Sequence of the second protein:
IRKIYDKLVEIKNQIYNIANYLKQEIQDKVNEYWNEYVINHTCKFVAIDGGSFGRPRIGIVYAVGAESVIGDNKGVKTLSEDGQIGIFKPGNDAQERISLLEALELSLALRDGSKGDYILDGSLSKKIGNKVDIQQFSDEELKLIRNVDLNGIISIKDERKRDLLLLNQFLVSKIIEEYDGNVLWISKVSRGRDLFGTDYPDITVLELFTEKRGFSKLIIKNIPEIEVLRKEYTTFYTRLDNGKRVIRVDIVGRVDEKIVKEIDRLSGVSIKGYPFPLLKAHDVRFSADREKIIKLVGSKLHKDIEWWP

Sequence of the first protein:
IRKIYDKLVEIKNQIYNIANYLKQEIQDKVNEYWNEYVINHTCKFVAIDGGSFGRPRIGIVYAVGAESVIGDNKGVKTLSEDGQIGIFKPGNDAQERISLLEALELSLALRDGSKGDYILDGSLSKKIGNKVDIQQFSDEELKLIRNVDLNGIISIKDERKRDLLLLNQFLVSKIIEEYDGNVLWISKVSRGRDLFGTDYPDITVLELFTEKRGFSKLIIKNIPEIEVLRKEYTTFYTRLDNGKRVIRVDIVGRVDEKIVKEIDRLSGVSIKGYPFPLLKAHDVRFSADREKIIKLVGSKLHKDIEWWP

The following describes two proteins that form a bound complex.

Residue-level contacts at the interface:
Residue V74 in the second protein interacts with residue I5 in the first protein (closest heavy-atom distance 3.0 Å).
Residue I5 in the second protein contacts residue I95 in the first protein (closest heavy-atom distance 3.4 Å).
Residue A24 in the second protein is in contact with residue W333 in the first protein (closest heavy-atom distance 3.8 Å).
Residue I5 in the second protein interacts with residue F311 in the first protein (closest heavy-atom distance 3.8 Å).
Residue I331 in the second protein interacts with residue A24 in the first protein (closest heavy-atom distance 3.4 Å).
Residue I97 in the second protein contacts residue Q19 in the first protein (closest heavy-atom distance 2.7 Å).
Residue D330 in the second protein is in contact with residue Y21 in the first protein (closest heavy-atom distance 3.5 Å).
Residue L9 in the second protein contacts residue K326 in the first protein (closest heavy-atom distance 3.0 Å).
Residue K99 in the second protein contacts residue D213 in the first protein (closest heavy-atom distance 3.1 Å).
Residue I2 in the second protein contacts residue V309 in the first protein (closest heavy-atom distance 3.8 Å).
Residue P100 in the second protein contacts residue Y214 in the first protein (closest heavy-atom distance 3.3 Å).
Residue E221 in the second protein contacts residue R67 in the first protein (closest heavy-atom distance 3.1 Å).
Residue I2 in the second protein contacts residue D308 in the first protein (closest heavy-atom distance 3.8 Å).
Residue Q19 in the second protein is in contact with residue I97 in the first protein (closest heavy-atom distance 2.7 Å).
Residue Y214 in the second protein is in contact with residue I68 in the first protein (closest heavy-atom distance 2.8 Å).
Residue P100 in the second protein is in contact with residue P215 in the first protein (closest heavy-atom distance 3.8 Å).
Residue L9 in the second protein interacts with residue I95 in the first protein (closest heavy-atom distance 3.3 Å).
Residue I2 in the second protein is in contact with residue E91 in the first protein (closest heavy-atom distance 3.8 Å).
Residue I5 in the second protein is in contact with residue V74 in the first protein (closest heavy-atom distance 3.0 Å).
Residue D308 in the second protein interacts with residue I2 in the first protein (closest heavy-atom distance 3.8 Å).
Residue I16 in the second protein contacts residue I97 in the first protein (closest heavy-atom distance 3.6 Å).
Residue L322 in the second protein contacts residue V10 in the first protein (closest heavy-atom distance 3.5 Å).
Residue L322 in the second protein contacts residue Y6 in the first protein (closest heavy-atom distance 3.3 Å).
Residue A76 in the second protein is in contact with residue I2 in the first protein (closest heavy-atom distance 3.7 Å).
Residue T218 in the second protein contacts residue R67 in the first protein (closest heavy-atom distance 3.4 Å).
Residue P215 in the second protein contacts residue P100 in the first protein (closest heavy-atom distance 3.8 Å).
Residue F311 in the second protein is in contact with residue I5 in the first protein (closest heavy-atom distance 3.7 Å).
Residue Y6 in the second protein is in contact with residue L322 in the first protein (closest heavy-atom distance 3.3 Å).
Residue P335 in the second protein interacts with residue L222 in the first protein (closest heavy-atom distance 3.8 Å).
Residue I2 in the second protein interacts with residue A76 in the first protein (closest heavy-atom distance 3.6 Å).
Residue R67 in the second protein contacts residue E221 in the first protein (closest heavy-atom distance 3.1 Å).
Residue G93 in the second protein interacts with residue I5 in the first protein (closest heavy-atom distance 3.8 Å).
Residue K17 in the second protein contacts residue D330 in the first protein (closest heavy-atom distance 3.8 Å).
Residue L9 in the second protein interacts with residue L322 in the first protein (closest heavy-atom distance 3.5 Å).
Residue W333 in the second protein is in contact with residue F223 in the first protein (closest heavy-atom distance 3.6 Å).
Residue W333 in the second protein contacts residue A24 in the first protein (closest heavy-atom distance 3.6 Å).
Residue I68 in the second protein contacts residue Y214 in the first protein (closest heavy-atom distance 2.7 Å).
Residue D213 in the second protein contacts residue K99 in the first protein (closest heavy-atom distance 3.2 Å).
Residue I97 in the second protein is in contact with residue I16 in the first protein (closest heavy-atom distance 3.6 Å).
Residue E91 in the second protein interacts with residue K4 in the first protein (closest heavy-atom distance 3.5 Å).
Residue R207 in the second protein is in contact with residue P100 in the first protein (closest heavy-atom distance 3.8 Å).
Residue Y214 in the second protein contacts residue R67 in the first protein (closest heavy-atom distance 3.7 Å).
Residue F223 in the second protein is in contact with residue W333 in the first protein (closest heavy-atom distance 3.3 Å).
Residue I95 in the second protein is in contact with residue I5 in the first protein (closest heavy-atom distance 3.4 Å).
Residue L322 in the second protein interacts with residue L9 in the first protein (closest heavy-atom distance 3.5 Å).
Residue I95 in the second protein interacts with residue L9 in the first protein (closest heavy-atom distance 3.2 Å).
Residue A24 in the second protein contacts residue I331 in the first protein (closest heavy-atom distance 3.3 Å).
Residue R67 in the second protein is in contact with residue Y214 in the first protein (closest heavy-atom distance 3.6 Å).
Residue E91 in the second protein interacts with residue I2 in the first protein (closest heavy-atom distance 3.7 Å).
Residue K326 in the second protein contacts residue I20 in the first protein (closest heavy-atom distance 3.8 Å).
Residue I5 in the second protein contacts residue G93 in the first protein (closest heavy-atom distance 3.8 Å).
Residue R67 in the second protein contacts residue T218 in the first protein (closest heavy-atom distance 3.5 Å).
Residue Y214 in the second protein interacts with residue P100 in the first protein (closest heavy-atom distance 3.3 Å).
Residue G75 in the second protein interacts with residue I2 in the first protein (closest heavy-atom distance 3.8 Å).
Residue L222 in the second protein interacts with residue P335 in the first protein (closest heavy-atom distance 3.7 Å).
Residue K326 in the second protein contacts residue L9 in the first protein (closest heavy-atom distance 2.9 Å).
Residue P100 in the second protein interacts with residue R207 in the first protein (closest heavy-atom distance 3.8 Å).
Residue K4 in the second protein interacts with residue E91 in the first protein (closest heavy-atom distance 3.4 Å).
Residue L222 in the second protein interacts with residue W334 in the first protein (closest heavy-atom distance 3.3 Å).
Residue V10 in the second protein interacts with residue L322 in the first protein (closest heavy-atom distance 3.5 Å).